Sequence of chain B:
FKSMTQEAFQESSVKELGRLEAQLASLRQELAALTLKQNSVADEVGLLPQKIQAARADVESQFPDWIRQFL

Residue-level contacts at the interface:
Residue L22 in chain B contacts residue L22 in chain A (closest heavy-atom distance 4.2 Å).
Residue V50 in chain B interacts with residue V50 in chain A (closest heavy-atom distance 3.9 Å).
Residue F6 in chain B interacts with residue E12 in chain A (closest heavy-atom distance 3.7 Å).
Residue W71 in chain B contacts residue E65 in chain A (closest heavy-atom distance 3.4 Å).
Residue Q11 in chain B is in contact with residue Q11 in chain A (closest heavy-atom distance 3.6 Å).
Residue Q43 in chain B is in contact with residue Q43 in chain A (closest heavy-atom distance 3.9 Å).
Residue L32 in chain B contacts residue L32 in chain A (closest heavy-atom distance 3.7 Å).
Residue L25 in chain B is in contact with residue L29 in chain A (closest heavy-atom distance 3.9 Å).
Residue Q28 in chain B contacts residue R33 in chain A (closest heavy-atom distance 3.3 Å).
Residue E49 in chain B interacts with residue G51 in chain A (closest heavy-atom distance 4.1 Å).
Residue L25 in chain B interacts with residue L22 in chain A (closest heavy-atom distance 3.6 Å).
Residue K42 in chain B is in contact with residue N44 in chain A (closest heavy-atom distance 4.6 Å).
Residue I57 in chain B contacts residue I57 in chain A (closest heavy-atom distance 3.8 Å).
Residue E21 in chain B interacts with residue L22 in chain A (closest heavy-atom distance 3.4 Å).
Residue L32 in chain B is in contact with residue L36 in chain A (closest heavy-atom distance 3.5 Å).
Residue M9 in chain B interacts with residue Q11 in chain A (closest heavy-atom distance 3.6 Å).
Residue L53 in chain B is in contact with residue P54 in chain A (closest heavy-atom distance 4.6 Å).
Residue F14 in chain B contacts residue V19 in chain A (closest heavy-atom distance 3.6 Å).
Residue L32 in chain B is in contact with residue R33 in chain A (closest heavy-atom distance 4.5 Å).
Residue A60 in chain B is in contact with residue R61 in chain A (closest heavy-atom distance 4.3 Å).
Residue W71 in chain B contacts residue V64 in chain A (closest heavy-atom distance 3.8 Å).
Residue V46 in chain B interacts with residue V46 in chain A (closest heavy-atom distance 4.3 Å).
Residue V46 in chain B contacts residue Q43 in chain A (closest heavy-atom distance 3.5 Å).
Residue Q11 in chain B is in contact with residue Q15 in chain A (closest heavy-atom distance 4.7 Å).
Residue K42 in chain B interacts with residue Q43 in chain A (closest heavy-atom distance 3.8 Å).
Residue A60 in chain B contacts residue I57 in chain A (closest heavy-atom distance 3.9 Å).
Residue E49 in chain B interacts with residue V50 in chain A (closest heavy-atom distance 3.4 Å).
Residue S8 in chain B contacts residue E12 in chain A (closest heavy-atom distance 3.3 Å).
Residue V46 in chain B is in contact with residue V50 in chain A (closest heavy-atom distance 4.0 Å).
Residue Q67 in chain B interacts with residue R61 in chain A (closest heavy-atom distance 4.6 Å).
Residue T10 in chain B interacts with residue Q11 in chain A (closest heavy-atom distance 4.2 Å).
Residue L53 in chain B interacts with residue V50 in chain A (closest heavy-atom distance 4.6 Å).
Residue K56 in chain B is in contact with residue I57 in chain A (closest heavy-atom distance 3.8 Å).
Residue V46 in chain B contacts residue A47 in chain A (closest heavy-atom distance 3.7 Å).
Residue L32 in chain B contacts residue L29 in chain A (closest heavy-atom distance 3.9 Å).
Residue F14 in chain B interacts with residue Q15 in chain A (closest heavy-atom distance 3.8 Å).
Residue V64 in chain B contacts residue R61 in chain A (closest heavy-atom distance 4.0 Å).
Residue D63 in chain B interacts with residue R61 in chain A (closest heavy-atom distance 3.0 Å).
Residue F6 in chain B interacts with residue E16 in chain A (closest heavy-atom distance 3.6 Å).
Residue S8 in chain B is in contact with residue Q15 in chain A (closest heavy-atom distance 3.3 Å).
Residue V64 in chain B is in contact with residue V64 in chain A (closest heavy-atom distance 3.7 Å).
Residue E35 in chain B is in contact with residue L36 in chain A (closest heavy-atom distance 3.6 Å).
Residue F6 in chain B contacts residue Q15 in chain A (closest heavy-atom distance 4.0 Å).
Residue L36 in chain B interacts with residue L36 in chain A (closest heavy-atom distance 3.5 Å).
Residue L39 in chain B is in contact with residue T40 in chain A (closest heavy-atom distance 4.5 Å).
Residue L39 in chain B interacts with residue Q43 in chain A (closest heavy-atom distance 3.8 Å).
Residue M9 in chain B is in contact with residue Q15 in chain A (closest heavy-atom distance 2.9 Å).
Residue K56 in chain B is in contact with residue P54 in chain A (closest heavy-atom distance 4.7 Å).
Residue F14 in chain B interacts with residue S18 in chain A (closest heavy-atom distance 4.1 Å).
Residue L25 in chain B is in contact with residue E26 in chain A (closest heavy-atom distance 4.7 Å).
Residue L25 in chain B contacts residue L25 in chain A (closest heavy-atom distance 3.9 Å).
Residue T10 in chain B interacts with residue Q15 in chain A (closest heavy-atom distance 4.0 Å).
Residue F14 in chain B is in contact with residue F14 in chain A (closest heavy-atom distance 4.4 Å).
Residue Q28 in chain B is in contact with residue L29 in chain A (closest heavy-atom distance 3.1 Å).
Residue L53 in chain B interacts with residue I57 in chain A (closest heavy-atom distance 4.2 Å).
Residue Q67 in chain B is in contact with residue E65 in chain A (closest heavy-atom distance 3.9 Å).
Residue L53 in chain B is in contact with residue L53 in chain A (closest heavy-atom distance 3.6 Å).
Residue L29 in chain B contacts residue L29 in chain A (closest heavy-atom distance 3.9 Å).
Residue L39 in chain B contacts residue L39 in chain A (closest heavy-atom distance 3.9 Å).
Residue L39 in chain B contacts residue L36 in chain A (closest heavy-atom distance 3.7 Å).

Sequence of chain A:
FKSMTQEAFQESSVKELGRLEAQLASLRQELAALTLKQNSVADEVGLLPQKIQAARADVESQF

This data describes a binding interaction between two proteins.